Interface contacts:
Residue N63 in chain B contacts residue N83 in chain A (closest heavy-atom distance 3.0 Å).
Residue H64 in chain B contacts residue G87 in chain A (closest heavy-atom distance 4.4 Å).
Residue D56 in chain B interacts with residue A90 in chain A (closest heavy-atom distance 4.2 Å).
Residue G65 in chain B is in contact with residue G87 in chain A (closest heavy-atom distance 3.5 Å).
Residue R84 in chain B contacts residue E73 in chain A (closest heavy-atom distance 3.9 Å).
Residue E22 in chain B is in contact with residue F58 in chain A (closest heavy-atom distance 3.6 Å).
Residue M62 in chain B is in contact with residue L61 in chain A (closest heavy-atom distance 3.9 Å).
Residue M62 in chain B interacts with residue I25 in chain A (closest heavy-atom distance 3.9 Å).
Residue H64 in chain B contacts residue N83 in chain A (closest heavy-atom distance 4.6 Å).
Residue G65 in chain B contacts residue P88 in chain A (closest heavy-atom distance 3.3 Å).
Residue H64 in chain B contacts residue I25 in chain A (closest heavy-atom distance 4.2 Å).
Residue N63 in chain B is in contact with residue R84 in chain A (closest heavy-atom distance 3.2 Å).
Residue P67 in chain B interacts with residue V89 in chain A (closest heavy-atom distance 4.2 Å).
Residue H64 in chain B contacts residue P88 in chain A (closest heavy-atom distance 3.5 Å).
Residue N83 in chain B interacts with residue N63 in chain A (closest heavy-atom distance 3.0 Å).
Residue I25 in chain B interacts with residue M62 in chain A (closest heavy-atom distance 4.7 Å).
Residue A90 in chain B interacts with residue W60 in chain A (closest heavy-atom distance 3.7 Å).
Residue M62 in chain B is in contact with residue M62 in chain A (closest heavy-atom distance 3.6 Å).
Residue I91 in chain B is in contact with residue A68 in chain A (closest heavy-atom distance 3.8 Å).
Residue R84 in chain B interacts with residue N63 in chain A (closest heavy-atom distance 3.2 Å).
Residue P88 in chain B interacts with residue H64 in chain A (closest heavy-atom distance 3.6 Å).
Residue K66 in chain B is in contact with residue P88 in chain A (closest heavy-atom distance 3.1 Å).
Residue E22 in chain B contacts residue M62 in chain A (closest heavy-atom distance 4.1 Å).
Residue Q80 in chain B interacts with residue N63 in chain A (closest heavy-atom distance 3.4 Å).
Residue I91 in chain B is in contact with residue D56 in chain A (closest heavy-atom distance 4.5 Å).
Residue P88 in chain B interacts with residue G65 in chain A (closest heavy-atom distance 3.2 Å).
Residue G65 in chain B contacts residue R84 in chain A (closest heavy-atom distance 3.5 Å).
Residue A68 in chain B contacts residue A90 in chain A (closest heavy-atom distance 2.9 Å).
Residue A90 in chain B interacts with residue K66 in chain A (closest heavy-atom distance 2.9 Å).
Residue V89 in chain B contacts residue A68 in chain A (closest heavy-atom distance 3.4 Å).
Residue N83 in chain B interacts with residue G65 in chain A (closest heavy-atom distance 3.6 Å).
Residue A68 in chain B contacts residue V89 in chain A (closest heavy-atom distance 3.4 Å).
Residue R84 in chain B is in contact with residue G65 in chain A (closest heavy-atom distance 3.5 Å).
Residue L61 in chain B interacts with residue N63 in chain A (closest heavy-atom distance 4.3 Å).
Residue N83 in chain B interacts with residue H64 in chain A (closest heavy-atom distance 4.7 Å).
Residue L61 in chain B is in contact with residue L61 in chain A (closest heavy-atom distance 4.5 Å).
Residue E22 in chain B contacts residue E22 in chain A (closest heavy-atom distance 4.4 Å).
Residue I25 in chain B is in contact with residue H64 in chain A (closest heavy-atom distance 3.7 Å).
Residue K66 in chain B contacts residue V89 in chain A (closest heavy-atom distance 3.4 Å).
Residue P67 in chain B contacts residue A90 in chain A (closest heavy-atom distance 3.5 Å).
Residue K66 in chain B interacts with residue R84 in chain A (closest heavy-atom distance 4.1 Å).
Residue V89 in chain B is in contact with residue K66 in chain A (closest heavy-atom distance 3.3 Å).
Residue R84 in chain B is in contact with residue K66 in chain A (closest heavy-atom distance 3.8 Å).
Residue A90 in chain B is in contact with residue D56 in chain A (closest heavy-atom distance 3.9 Å).
Residue P88 in chain B is in contact with residue K66 in chain A (closest heavy-atom distance 3.1 Å).
Residue G65 in chain B contacts residue N83 in chain A (closest heavy-atom distance 3.6 Å).
Residue A90 in chain B interacts with residue P67 in chain A (closest heavy-atom distance 3.5 Å).
Residue A90 in chain B interacts with residue A68 in chain A (closest heavy-atom distance 3.0 Å).
Residue W60 in chain B is in contact with residue A90 in chain A (closest heavy-atom distance 3.8 Å).
Residue M62 in chain B interacts with residue F58 in chain A (closest heavy-atom distance 4.3 Å).
Residue R84 in chain B interacts with residue R77 in chain A (closest heavy-atom distance 3.3 Å).
Residue N63 in chain B contacts residue N63 in chain A (closest heavy-atom distance 4.7 Å).
Residue N63 in chain B contacts residue L61 in chain A (closest heavy-atom distance 4.3 Å).
Residue V89 in chain B interacts with residue P67 in chain A (closest heavy-atom distance 4.2 Å).
Residue K66 in chain B is in contact with residue A90 in chain A (closest heavy-atom distance 3.0 Å).
Residue G87 in chain B is in contact with residue H64 in chain A (closest heavy-atom distance 4.5 Å).
Residue R77 in chain B contacts residue R84 in chain A (closest heavy-atom distance 3.2 Å).
Residue G87 in chain B interacts with residue G65 in chain A (closest heavy-atom distance 3.4 Å).
Residue E73 in chain B interacts with residue R84 in chain A (closest heavy-atom distance 4.1 Å).
Residue N63 in chain B interacts with residue Q80 in chain A (closest heavy-atom distance 3.4 Å).

Sequence of chain B:
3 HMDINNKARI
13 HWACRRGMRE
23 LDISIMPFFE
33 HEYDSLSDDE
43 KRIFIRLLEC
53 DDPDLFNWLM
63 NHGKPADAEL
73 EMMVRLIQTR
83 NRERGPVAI

Sequence of chain A:
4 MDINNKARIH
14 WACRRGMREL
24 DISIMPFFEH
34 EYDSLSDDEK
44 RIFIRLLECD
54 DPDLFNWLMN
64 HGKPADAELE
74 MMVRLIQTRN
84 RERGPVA

This data describes a binding interaction between two proteins.